The following describes two proteins that form a bound complex.

Sequence of protein 1:
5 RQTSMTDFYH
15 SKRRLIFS

Sequence of protein 2:
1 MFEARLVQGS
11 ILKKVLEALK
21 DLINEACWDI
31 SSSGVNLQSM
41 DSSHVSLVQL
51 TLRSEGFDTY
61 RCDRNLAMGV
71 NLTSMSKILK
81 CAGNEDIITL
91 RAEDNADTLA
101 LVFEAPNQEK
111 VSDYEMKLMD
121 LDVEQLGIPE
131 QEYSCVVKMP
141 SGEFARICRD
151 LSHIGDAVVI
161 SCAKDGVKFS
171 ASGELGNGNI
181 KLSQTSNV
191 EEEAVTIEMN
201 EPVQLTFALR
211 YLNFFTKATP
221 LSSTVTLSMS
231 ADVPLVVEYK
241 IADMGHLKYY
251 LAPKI

Interface contacts:
Residue L126 in protein 2 is in contact with residue T10 in protein 1 (closest heavy-atom distance 3.6 Å).
Residue L126 in protein 2 contacts residue S15 in protein 1 (closest heavy-atom distance 3.3 Å).
Residue G69 in protein 2 interacts with residue I20 in protein 1 (closest heavy-atom distance 3.6 Å).
Residue L118 in protein 2 contacts residue S22 in protein 1 (closest heavy-atom distance 3.6 Å).
Residue V45 in protein 2 interacts with residue Q6 in protein 1 (closest heavy-atom distance 3.3 Å).
Residue V123 in protein 2 contacts residue I20 in protein 1 (closest heavy-atom distance 3.9 Å).
Residue A67 in protein 2 is in contact with residue I20 in protein 1 (closest heavy-atom distance 3.1 Å).
Residue D122 in protein 2 interacts with residue R17 in protein 1 (closest heavy-atom distance 3.0 Å).
Residue S46 in protein 2 is in contact with residue M9 in protein 1 (closest heavy-atom distance 3.9 Å).
Residue A252 in protein 2 interacts with residue T7 in protein 1 (closest heavy-atom distance 3.2 Å).
Residue V233 in protein 2 interacts with residue F12 in protein 1 (closest heavy-atom distance 3.8 Å).
Residue P234 in protein 2 contacts residue F12 in protein 1 (closest heavy-atom distance 3.5 Å).
Residue P253 in protein 2 contacts residue T7 in protein 1 (closest heavy-atom distance 2.7 Å).
Residue L126 in protein 2 contacts residue H14 in protein 1 (closest heavy-atom distance 3.0 Å).
Residue H44 in protein 2 contacts residue S8 in protein 1 (closest heavy-atom distance 3.4 Å).
Residue D122 in protein 2 is in contact with residue L19 in protein 1 (closest heavy-atom distance 3.6 Å).
Residue M40 in protein 2 contacts residue M9 in protein 1 (closest heavy-atom distance 3.3 Å).
Residue Q125 in protein 2 contacts residue S15 in protein 1 (closest heavy-atom distance 3.4 Å).
Residue A208 in protein 2 interacts with residue Q6 in protein 1 (closest heavy-atom distance 3.7 Å).
Residue A252 in protein 2 is in contact with residue Q6 in protein 1 (closest heavy-atom distance 3.0 Å).
Residue E124 in protein 2 is in contact with residue K16 in protein 1 (closest heavy-atom distance 3.5 Å).
Residue K254 in protein 2 interacts with residue R5 in protein 1 (closest heavy-atom distance 3.4 Å).
Residue I128 in protein 2 interacts with residue Y13 in protein 1 (closest heavy-atom distance 3.4 Å).
Residue Q131 in protein 2 contacts residue Y13 in protein 1 (closest heavy-atom distance 2.7 Å).
Residue D232 in protein 2 is in contact with residue F12 in protein 1 (closest heavy-atom distance 2.9 Å).
Residue M119 in protein 2 contacts residue S22 in protein 1 (closest heavy-atom distance 3.8 Å).
Residue V123 in protein 2 interacts with residue R18 in protein 1 (closest heavy-atom distance 2.6 Å).
Residue L126 in protein 2 contacts residue M9 in protein 1 (closest heavy-atom distance 3.6 Å).
Residue D120 in protein 2 is in contact with residue F21 in protein 1 (closest heavy-atom distance 3.4 Å).
Residue M40 in protein 2 contacts residue T10 in protein 1 (closest heavy-atom distance 3.5 Å).
Residue V123 in protein 2 is in contact with residue R17 in protein 1 (closest heavy-atom distance 3.1 Å).
Residue I255 in protein 2 contacts residue R5 in protein 1 (closest heavy-atom distance 2.7 Å).
Residue L121 in protein 2 contacts residue I20 in protein 1 (closest heavy-atom distance 2.7 Å).
Residue E124 in protein 2 is in contact with residue S15 in protein 1 (closest heavy-atom distance 3.5 Å).
Residue G127 in protein 2 is in contact with residue Y13 in protein 1 (closest heavy-atom distance 3.5 Å).
Residue D122 in protein 2 is in contact with residue R18 in protein 1 (closest heavy-atom distance 3.5 Å).
Residue P253 in protein 2 contacts residue F12 in protein 1 (closest heavy-atom distance 3.6 Å).
Residue L126 in protein 2 contacts residue Y13 in protein 1 (closest heavy-atom distance 3.9 Å).
Residue A67 in protein 2 contacts residue S22 in protein 1 (closest heavy-atom distance 3.2 Å).
Residue D120 in protein 2 interacts with residue I20 in protein 1 (closest heavy-atom distance 3.0 Å).
Residue V45 in protein 2 contacts residue M9 in protein 1 (closest heavy-atom distance 3.5 Å).
Residue Q125 in protein 2 is in contact with residue R18 in protein 1 (closest heavy-atom distance 3.1 Å).
Residue G69 in protein 2 is in contact with residue S22 in protein 1 (closest heavy-atom distance 3.1 Å).
Residue E124 in protein 2 is in contact with residue R17 in protein 1 (closest heavy-atom distance 2.9 Å).
Residue K254 in protein 2 contacts residue Q6 in protein 1 (closest heavy-atom distance 3.8 Å).
Residue M68 in protein 2 is in contact with residue S22 in protein 1 (closest heavy-atom distance 3.7 Å).
Residue D29 in protein 2 is in contact with residue R18 in protein 1 (closest heavy-atom distance 2.8 Å).
Residue D120 in protein 2 interacts with residue S22 in protein 1 (closest heavy-atom distance 3.1 Å).
Residue H44 in protein 2 interacts with residue M9 in protein 1 (closest heavy-atom distance 2.8 Å).
Residue Q125 in protein 2 is in contact with residue K16 in protein 1 (closest heavy-atom distance 2.8 Å).
Residue E124 in protein 2 interacts with residue T10 in protein 1 (closest heavy-atom distance 3.8 Å).
Residue D97 in protein 2 interacts with residue S22 in protein 1 (closest heavy-atom distance 3.1 Å).
Residue P253 in protein 2 is in contact with residue Q6 in protein 1 (closest heavy-atom distance 3.5 Å).
Residue A67 in protein 2 contacts residue R18 in protein 1 (closest heavy-atom distance 3.8 Å).
Residue C27 in protein 2 contacts residue I20 in protein 1 (closest heavy-atom distance 3.6 Å).
Residue G127 in protein 2 is in contact with residue H14 in protein 1 (closest heavy-atom distance 2.6 Å).
Residue L121 in protein 2 contacts residue L19 in protein 1 (closest heavy-atom distance 3.5 Å).
Residue P234 in protein 2 interacts with residue M9 in protein 1 (closest heavy-atom distance 3.5 Å).
Residue Y250 in protein 2 is in contact with residue M9 in protein 1 (closest heavy-atom distance 3.7 Å).
Residue L121 in protein 2 contacts residue R18 in protein 1 (closest heavy-atom distance 3.5 Å).